Contacts between the two chains:
Residue D322 in protein 2 interacts with residue Q193 in protein 1 (closest heavy-atom distance 4.5 Å).
Residue G321 in protein 2 is in contact with residue Q193 in protein 1 (closest heavy-atom distance 3.9 Å).
Residue G321 in protein 2 interacts with residue R190 in protein 1 (closest heavy-atom distance 3.7 Å).
Residue S320 in protein 2 contacts residue N197 in protein 1 (closest heavy-atom distance 4.6 Å).
Residue D322 in protein 2 is in contact with residue R190 in protein 1 (closest heavy-atom distance 3.9 Å).
Residue D322 in protein 2 interacts with residue Q194 in protein 1 (closest heavy-atom distance 3.5 Å).

Sequence of protein 1:
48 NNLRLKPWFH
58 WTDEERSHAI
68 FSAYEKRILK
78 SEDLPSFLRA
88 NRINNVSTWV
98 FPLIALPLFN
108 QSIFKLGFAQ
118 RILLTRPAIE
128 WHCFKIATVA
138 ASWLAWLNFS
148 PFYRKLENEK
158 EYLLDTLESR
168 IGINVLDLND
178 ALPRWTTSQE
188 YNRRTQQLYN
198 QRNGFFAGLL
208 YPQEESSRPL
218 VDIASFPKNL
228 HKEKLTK

This data describes a binding interaction between two proteins.

Sequence of protein 2:
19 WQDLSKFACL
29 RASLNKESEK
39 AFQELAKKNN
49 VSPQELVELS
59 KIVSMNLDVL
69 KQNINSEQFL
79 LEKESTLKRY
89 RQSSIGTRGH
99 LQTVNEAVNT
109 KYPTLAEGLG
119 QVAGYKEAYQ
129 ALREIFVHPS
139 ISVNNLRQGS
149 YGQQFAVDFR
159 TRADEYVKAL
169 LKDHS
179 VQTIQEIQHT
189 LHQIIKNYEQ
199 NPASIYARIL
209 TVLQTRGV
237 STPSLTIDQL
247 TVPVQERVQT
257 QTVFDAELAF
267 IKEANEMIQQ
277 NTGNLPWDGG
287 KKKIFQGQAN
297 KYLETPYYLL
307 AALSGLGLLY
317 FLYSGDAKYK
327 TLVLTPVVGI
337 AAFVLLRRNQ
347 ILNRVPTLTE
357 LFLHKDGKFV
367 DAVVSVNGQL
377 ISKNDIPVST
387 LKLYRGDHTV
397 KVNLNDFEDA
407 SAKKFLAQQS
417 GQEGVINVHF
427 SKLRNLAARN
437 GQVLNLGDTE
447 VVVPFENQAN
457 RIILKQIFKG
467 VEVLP